Contacts between the two chains:
Residue R57 in the first protein is in contact with residue V9 in the second protein (closest heavy-atom distance 3.8 Å).

This data describes a binding interaction between two proteins.

Sequence of the first protein:
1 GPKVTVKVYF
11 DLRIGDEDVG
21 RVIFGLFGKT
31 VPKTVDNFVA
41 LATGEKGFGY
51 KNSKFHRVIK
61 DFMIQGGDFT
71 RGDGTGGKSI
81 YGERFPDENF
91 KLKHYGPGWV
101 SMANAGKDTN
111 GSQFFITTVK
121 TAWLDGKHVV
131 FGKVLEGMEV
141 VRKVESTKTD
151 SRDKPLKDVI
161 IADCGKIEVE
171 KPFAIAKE

Sequence of the second protein:
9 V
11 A